Sequence of protein 2:
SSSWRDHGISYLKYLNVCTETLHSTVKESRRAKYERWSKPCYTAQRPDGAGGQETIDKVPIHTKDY

Residue-level contacts at the interface:
Residue D119 in protein 1 is in contact with residue Y34 in protein 2 (closest heavy-atom distance 3.0 Å).
Residue D119 in protein 1 contacts residue K27 in protein 2 (closest heavy-atom distance 2.6 Å).
Residue P77 in protein 1 interacts with residue C18 in protein 2 (closest heavy-atom distance 3.7 Å).
Residue I124 in protein 1 interacts with residue R31 in protein 2 (closest heavy-atom distance 3.7 Å).
Residue D118 in protein 1 is in contact with residue R30 in protein 2 (closest heavy-atom distance 3.8 Å).
Residue R151 in protein 1 contacts residue K64 in protein 2 (closest heavy-atom distance 3.3 Å).
Residue S146 in protein 1 contacts residue S1 in protein 2 (closest heavy-atom distance 3.9 Å).
Residue F93 in protein 1 is in contact with residue L22 in protein 2 (closest heavy-atom distance 3.5 Å).
Residue G96 in protein 1 interacts with residue L15 in protein 2 (closest heavy-atom distance 3.7 Å).
Residue V94 in protein 1 interacts with residue L22 in protein 2 (closest heavy-atom distance 3.8 Å).
Residue S146 in protein 1 contacts residue S3 in protein 2 (closest heavy-atom distance 3.9 Å).
Residue L116 in protein 1 contacts residue Y34 in protein 2 (closest heavy-atom distance 4.1 Å).
Residue D119 in protein 1 is in contact with residue V26 in protein 2 (closest heavy-atom distance 3.5 Å).
Residue V147 in protein 1 is in contact with residue Y66 in protein 2 (closest heavy-atom distance 3.8 Å).
Residue V112 in protein 1 is in contact with residue L15 in protein 2 (closest heavy-atom distance 4.0 Å).
Residue E149 in protein 1 contacts residue S1 in protein 2 (closest heavy-atom distance 3.5 Å).
Residue E128 in protein 1 is in contact with residue S24 in protein 2 (closest heavy-atom distance 4.0 Å).
Residue Q74 in protein 1 interacts with residue Y11 in protein 2 (closest heavy-atom distance 3.5 Å).
Residue D142 in protein 1 interacts with residue H7 in protein 2 (closest heavy-atom distance 3.6 Å).
Residue T115 in protein 1 is in contact with residue L22 in protein 2 (closest heavy-atom distance 3.8 Å).
Residue K145 in protein 1 contacts residue S1 in protein 2 (closest heavy-atom distance 3.8 Å).
Residue V154 in protein 1 contacts residue T21 in protein 2 (closest heavy-atom distance 3.7 Å).
Residue S95 in protein 1 is in contact with residue C18 in protein 2 (closest heavy-atom distance 3.6 Å).
Residue E113 in protein 1 is in contact with residue Y34 in protein 2 (closest heavy-atom distance 3.2 Å).
Residue D142 in protein 1 interacts with residue S1 in protein 2 (closest heavy-atom distance 3.1 Å).
Residue K143 in protein 1 interacts with residue H7 in protein 2 (closest heavy-atom distance 3.5 Å).
Residue E113 in protein 1 interacts with residue H23 in protein 2 (closest heavy-atom distance 3.4 Å).
Residue I150 in protein 1 interacts with residue C18 in protein 2 (closest heavy-atom distance 3.8 Å).
Residue D121 in protein 1 contacts residue T25 in protein 2 (closest heavy-atom distance 3.2 Å).
Residue V112 in protein 1 interacts with residue T19 in protein 2 (closest heavy-atom distance 3.4 Å).
Residue I155 in protein 1 interacts with residue T21 in protein 2 (closest heavy-atom distance 3.9 Å).
Residue T115 in protein 1 interacts with residue Y34 in protein 2 (closest heavy-atom distance 3.8 Å).
Residue G97 in protein 1 interacts with residue Y11 in protein 2 (closest heavy-atom distance 3.7 Å).
Residue E42 in protein 1 interacts with residue W37 in protein 2 (closest heavy-atom distance 3.9 Å).
Residue V147 in protein 1 contacts residue T63 in protein 2 (closest heavy-atom distance 4.0 Å).
Residue S95 in protein 1 contacts residue T19 in protein 2 (closest heavy-atom distance 3.2 Å).
Residue R151 in protein 1 is in contact with residue T21 in protein 2 (closest heavy-atom distance 3.3 Å).
Residue G97 in protein 1 interacts with residue L15 in protein 2 (closest heavy-atom distance 3.9 Å).
Residue Q40 in protein 1 interacts with residue W37 in protein 2 (closest heavy-atom distance 3.9 Å).
Residue V147 in protein 1 is in contact with residue V17 in protein 2 (closest heavy-atom distance 3.9 Å).
Residue S95 in protein 1 is in contact with residue L22 in protein 2 (closest heavy-atom distance 3.6 Å).
Residue I150 in protein 1 interacts with residue W4 in protein 2 (closest heavy-atom distance 3.5 Å).
Residue D119 in protein 1 interacts with residue R30 in protein 2 (closest heavy-atom distance 2.7 Å).
Residue I150 in protein 1 is in contact with residue V17 in protein 2 (closest heavy-atom distance 3.8 Å).
Residue V147 in protein 1 interacts with residue I9 in protein 2 (closest heavy-atom distance 3.5 Å).
Residue R39 in protein 1 is in contact with residue W37 in protein 2 (closest heavy-atom distance 3.6 Å).
Residue I150 in protein 1 is in contact with residue Y14 in protein 2 (closest heavy-atom distance 3.6 Å).
Residue S146 in protein 1 interacts with residue W4 in protein 2 (closest heavy-atom distance 3.7 Å).
Residue S146 in protein 1 contacts residue H7 in protein 2 (closest heavy-atom distance 4.0 Å).
Residue P77 in protein 1 is in contact with residue Y14 in protein 2 (closest heavy-atom distance 3.1 Å).
Residue E113 in protein 1 is in contact with residue T19 in protein 2 (closest heavy-atom distance 4.0 Å).
Residue L120 in protein 1 contacts residue L22 in protein 2 (closest heavy-atom distance 3.7 Å).
Residue L120 in protein 1 is in contact with residue T25 in protein 2 (closest heavy-atom distance 3.5 Å).
Residue E113 in protein 1 contacts residue L22 in protein 2 (closest heavy-atom distance 3.6 Å).
Residue S146 in protein 1 contacts residue S2 in protein 2 (closest heavy-atom distance 3.9 Å).
Residue D121 in protein 1 is in contact with residue K27 in protein 2 (closest heavy-atom distance 3.9 Å).
Residue K143 in protein 1 interacts with residue Y66 in protein 2 (closest heavy-atom distance 3.5 Å).
Residue I124 in protein 1 contacts residue S24 in protein 2 (closest heavy-atom distance 4.1 Å).
Residue Q132 in protein 1 contacts residue K64 in protein 2 (closest heavy-atom distance 3.5 Å).
Residue R151 in protein 1 interacts with residue T63 in protein 2 (closest heavy-atom distance 2.8 Å).

The following describes two proteins that form a bound complex.

Sequence of protein 1:
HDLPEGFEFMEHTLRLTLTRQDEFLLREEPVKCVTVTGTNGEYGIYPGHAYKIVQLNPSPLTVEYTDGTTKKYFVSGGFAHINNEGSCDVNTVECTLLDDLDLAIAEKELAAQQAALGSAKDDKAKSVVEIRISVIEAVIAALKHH